Sequence of chain A:
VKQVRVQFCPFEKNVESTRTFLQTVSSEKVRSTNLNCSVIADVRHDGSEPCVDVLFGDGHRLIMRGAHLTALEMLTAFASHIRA

Sequence of chain B:
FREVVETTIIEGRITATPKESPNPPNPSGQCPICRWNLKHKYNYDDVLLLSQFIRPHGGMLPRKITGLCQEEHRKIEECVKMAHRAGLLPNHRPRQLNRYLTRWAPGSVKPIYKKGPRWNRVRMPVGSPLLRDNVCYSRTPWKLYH

These two protein chains interact to form a complex.

Residue-level contacts at the interface:
Residue T47 in chain B interacts with residue I75 in chain A (closest heavy-atom distance 2.9 Å).
Residue I49 in chain B is in contact with residue L74 in chain A (closest heavy-atom distance 4.0 Å).
Residue G51 in chain B contacts residue R77 in chain A (closest heavy-atom distance 3.6 Å).
Residue T47 in chain B interacts with residue H72 in chain A (closest heavy-atom distance 3.7 Å).
Residue I53 in chain B contacts residue H80 in chain A (closest heavy-atom distance 4.5 Å).
Residue V38 in chain B is in contact with residue E85 in chain A (closest heavy-atom distance 4.3 Å).
Residue I49 in chain B interacts with residue A89 in chain A (closest heavy-atom distance 4.2 Å).
Residue E50 in chain B contacts residue L81 in chain A (closest heavy-atom distance 4.5 Å).
Residue G51 in chain B contacts residue L81 in chain A (closest heavy-atom distance 4.4 Å).
Residue I49 in chain B is in contact with residue L81 in chain A (closest heavy-atom distance 3.4 Å).
Residue T47 in chain B contacts residue H93 in chain A (closest heavy-atom distance 3.3 Å).
Residue T47 in chain B interacts with residue L74 in chain A (closest heavy-atom distance 3.5 Å).
Residue I49 in chain B interacts with residue M76 in chain A (closest heavy-atom distance 3.9 Å).
Residue G51 in chain B interacts with residue H80 in chain A (closest heavy-atom distance 3.8 Å).
Residue R36 in chain B contacts residue H80 in chain A (closest heavy-atom distance 3.2 Å).
Residue G51 in chain B interacts with residue G78 in chain A (closest heavy-atom distance 4.8 Å).
Residue R36 in chain B is in contact with residue E85 in chain A (closest heavy-atom distance 4.2 Å).
Residue R36 in chain B is in contact with residue T82 in chain A (closest heavy-atom distance 4.0 Å).
Residue E50 in chain B is in contact with residue R77 in chain A (closest heavy-atom distance 3.2 Å).
Residue R36 in chain B interacts with residue L81 in chain A (closest heavy-atom distance 4.3 Å).
Residue I49 in chain B interacts with residue I75 in chain A (closest heavy-atom distance 2.8 Å).
Residue T47 in chain B is in contact with residue R73 in chain A (closest heavy-atom distance 3.1 Å).
Residue I49 in chain B is in contact with residue R77 in chain A (closest heavy-atom distance 3.0 Å).
Residue I48 in chain B contacts residue I75 in chain A (closest heavy-atom distance 3.5 Å).
Residue I48 in chain B contacts residue R77 in chain A (closest heavy-atom distance 2.6 Å).